Sequence of protein 2:
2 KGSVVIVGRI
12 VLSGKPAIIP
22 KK

Interface contacts:
Residue P80 in protein 1 interacts with residue S4 in protein 2 (closest heavy-atom distance 3.4 Å).
Residue M9 in protein 1 interacts with residue S14 in protein 2 (closest heavy-atom distance 3.6 Å).
Residue A75 in protein 1 interacts with residue V5 in protein 2 (closest heavy-atom distance 3.0 Å).
Residue A17 in protein 1 contacts residue R10 in protein 2 (closest heavy-atom distance 3.2 Å).
Residue S30 in protein 1 is in contact with residue V6 in protein 2 (closest heavy-atom distance 3.4 Å).
Residue E42 in protein 1 interacts with residue V12 in protein 2 (closest heavy-atom distance 3.8 Å).
Residue A15 in protein 1 is in contact with residue V12 in protein 2 (closest heavy-atom distance 3.3 Å).
Residue Q18 in protein 1 contacts residue R10 in protein 2 (closest heavy-atom distance 2.8 Å).
Residue Q19 in protein 1 contacts residue V8 in protein 2 (closest heavy-atom distance 3.6 Å).
Residue I45 in protein 1 is in contact with residue V8 in protein 2 (closest heavy-atom distance 2.7 Å).
Residue Q18 in protein 1 interacts with residue G9 in protein 2 (closest heavy-atom distance 3.0 Å).
Residue A15 in protein 1 interacts with residue L13 in protein 2 (closest heavy-atom distance 3.6 Å).
Residue V43 in protein 1 contacts residue R10 in protein 2 (closest heavy-atom distance 3.4 Å).
Residue C26 in protein 1 contacts residue V6 in protein 2 (closest heavy-atom distance 3.7 Å).
Residue A121 in protein 1 contacts residue I11 in protein 2 (closest heavy-atom distance 3.9 Å).
Residue T48 in protein 1 contacts residue V5 in protein 2 (closest heavy-atom distance 3.9 Å).
Residue M9 in protein 1 interacts with residue G15 in protein 2 (closest heavy-atom distance 3.5 Å).
Residue S47 in protein 1 contacts residue V6 in protein 2 (closest heavy-atom distance 2.8 Å).
Residue R119 in protein 1 is in contact with residue I11 in protein 2 (closest heavy-atom distance 3.3 Å).
Residue R72 in protein 1 is in contact with residue K2 in protein 2 (closest heavy-atom distance 3.5 Å).
Residue Y16 in protein 1 is in contact with residue V12 in protein 2 (closest heavy-atom distance 2.6 Å).
Residue T20 in protein 1 interacts with residue V8 in protein 2 (closest heavy-atom distance 3.0 Å).
Residue Q44 in protein 1 is in contact with residue G9 in protein 2 (closest heavy-atom distance 3.6 Å).
Residue R72 in protein 1 is in contact with residue G3 in protein 2 (closest heavy-atom distance 3.0 Å).
Residue T20 in protein 1 interacts with residue R10 in protein 2 (closest heavy-atom distance 3.8 Å).
Residue M9 in protein 1 contacts residue L13 in protein 2 (closest heavy-atom distance 2.8 Å).
Residue T20 in protein 1 contacts residue G9 in protein 2 (closest heavy-atom distance 3.1 Å).
Residue T14 in protein 1 contacts residue G15 in protein 2 (closest heavy-atom distance 3.3 Å).
Residue C26 in protein 1 contacts residue V8 in protein 2 (closest heavy-atom distance 3.9 Å).
Residue A75 in protein 1 contacts residue S4 in protein 2 (closest heavy-atom distance 3.6 Å).
Residue G33 in protein 1 interacts with residue S4 in protein 2 (closest heavy-atom distance 3.9 Å).
Residue Q38 in protein 1 is in contact with residue R10 in protein 2 (closest heavy-atom distance 2.9 Å).
Residue E42 in protein 1 contacts residue S14 in protein 2 (closest heavy-atom distance 2.8 Å).
Residue S47 in protein 1 is in contact with residue V8 in protein 2 (closest heavy-atom distance 3.4 Å).
Residue S30 in protein 1 is in contact with residue S4 in protein 2 (closest heavy-atom distance 2.8 Å).
Residue V117 in protein 1 is in contact with residue L13 in protein 2 (closest heavy-atom distance 3.8 Å).
Residue S47 in protein 1 interacts with residue V5 in protein 2 (closest heavy-atom distance 3.6 Å).
Residue I45 in protein 1 contacts residue G9 in protein 2 (closest heavy-atom distance 2.8 Å).
Residue V117 in protein 1 interacts with residue I11 in protein 2 (closest heavy-atom distance 3.8 Å).
Residue R21 in protein 1 is in contact with residue I7 in protein 2 (closest heavy-atom distance 3.8 Å).
Residue R102 in protein 1 contacts residue S14 in protein 2 (closest heavy-atom distance 3.6 Å).
Residue S30 in protein 1 contacts residue G3 in protein 2 (closest heavy-atom distance 3.6 Å).
Residue A17 in protein 1 interacts with residue I11 in protein 2 (closest heavy-atom distance 3.4 Å).
Residue V43 in protein 1 interacts with residue I11 in protein 2 (closest heavy-atom distance 2.9 Å).
Residue T14 in protein 1 is in contact with residue L13 in protein 2 (closest heavy-atom distance 3.4 Å).
Residue Q44 in protein 1 is in contact with residue R10 in protein 2 (closest heavy-atom distance 3.8 Å).
Residue V46 in protein 1 is in contact with residue V6 in protein 2 (closest heavy-atom distance 3.1 Å).
Residue R21 in protein 1 is in contact with residue V6 in protein 2 (closest heavy-atom distance 3.9 Å).
Residue I45 in protein 1 contacts residue I7 in protein 2 (closest heavy-atom distance 3.4 Å).
Residue Y16 in protein 1 interacts with residue I11 in protein 2 (closest heavy-atom distance 3.1 Å).
Residue E42 in protein 1 interacts with residue L13 in protein 2 (closest heavy-atom distance 2.9 Å).
Residue T73 in protein 1 contacts residue V5 in protein 2 (closest heavy-atom distance 2.8 Å).
Residue V46 in protein 1 contacts residue V5 in protein 2 (closest heavy-atom distance 3.6 Å).
Residue Y16 in protein 1 interacts with residue R10 in protein 2 (closest heavy-atom distance 3.8 Å).
Residue I74 in protein 1 is in contact with residue V5 in protein 2 (closest heavy-atom distance 3.5 Å).
Residue E40 in protein 1 interacts with residue R10 in protein 2 (closest heavy-atom distance 3.3 Å).
Residue R21 in protein 1 interacts with residue V8 in protein 2 (closest heavy-atom distance 3.5 Å).
Residue T73 in protein 1 interacts with residue S4 in protein 2 (closest heavy-atom distance 2.7 Å).
Residue E42 in protein 1 contacts residue I11 in protein 2 (closest heavy-atom distance 3.7 Å).
Residue Q44 in protein 1 contacts residue I7 in protein 2 (closest heavy-atom distance 3.4 Å).

These two protein chains interact to form a complex.

Sequence of protein 1:
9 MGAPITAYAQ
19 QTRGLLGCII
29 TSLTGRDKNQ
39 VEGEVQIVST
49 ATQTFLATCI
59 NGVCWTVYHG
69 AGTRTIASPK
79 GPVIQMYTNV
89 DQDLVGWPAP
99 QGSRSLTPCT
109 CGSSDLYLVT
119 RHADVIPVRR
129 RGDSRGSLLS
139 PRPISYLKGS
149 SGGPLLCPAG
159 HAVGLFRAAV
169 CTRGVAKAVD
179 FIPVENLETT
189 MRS